Sequence of chain B:
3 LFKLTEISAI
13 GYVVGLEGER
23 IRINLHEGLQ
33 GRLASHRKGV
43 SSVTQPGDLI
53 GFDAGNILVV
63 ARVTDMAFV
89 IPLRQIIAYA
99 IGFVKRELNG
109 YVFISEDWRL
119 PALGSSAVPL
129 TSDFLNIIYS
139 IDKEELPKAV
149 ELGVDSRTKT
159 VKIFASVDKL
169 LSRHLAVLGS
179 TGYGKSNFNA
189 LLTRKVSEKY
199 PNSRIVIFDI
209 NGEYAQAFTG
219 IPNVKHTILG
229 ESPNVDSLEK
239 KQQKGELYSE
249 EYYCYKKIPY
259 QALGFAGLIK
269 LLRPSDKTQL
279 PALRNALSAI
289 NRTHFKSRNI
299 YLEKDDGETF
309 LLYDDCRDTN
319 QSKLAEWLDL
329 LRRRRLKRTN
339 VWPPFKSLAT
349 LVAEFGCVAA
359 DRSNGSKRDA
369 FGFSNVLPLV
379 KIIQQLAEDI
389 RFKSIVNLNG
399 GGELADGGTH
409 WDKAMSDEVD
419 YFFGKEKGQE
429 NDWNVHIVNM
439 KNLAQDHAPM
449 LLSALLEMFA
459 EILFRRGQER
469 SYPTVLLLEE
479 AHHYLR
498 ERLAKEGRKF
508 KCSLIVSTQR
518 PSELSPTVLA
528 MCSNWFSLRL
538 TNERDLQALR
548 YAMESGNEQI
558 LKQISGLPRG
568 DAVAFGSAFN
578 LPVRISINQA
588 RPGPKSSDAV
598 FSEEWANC

Residue-level contacts at the interface:
Residue M550 in chain A is in contact with residue N539 in chain B (closest heavy-atom distance 3.6 Å).
Residue R499 in chain A contacts residue D387 in chain B (closest heavy-atom distance 3.8 Å).
Residue P119 in chain A contacts residue R34 in chain B (closest heavy-atom distance 4.0 Å).
Residue R499 in chain A contacts residue H445 in chain B (closest heavy-atom distance 3.6 Å).
Residue D274 in chain A is in contact with residue S372 in chain B (closest heavy-atom distance 3.4 Å).
Residue E551 in chain A is in contact with residue T179 in chain B (closest heavy-atom distance 3.5 Å).
Residue L18 in chain A contacts residue M68 in chain B (closest heavy-atom distance 3.3 Å).
Residue E551 in chain A interacts with residue T538 in chain B (closest heavy-atom distance 2.3 Å).
Residue L278 in chain A contacts residue K379 in chain B (closest heavy-atom distance 4.1 Å).
Residue F462 in chain A interacts with residue I388 in chain B (closest heavy-atom distance 3.9 Å).
Residue L18 in chain A is in contact with residue D67 in chain B (closest heavy-atom distance 3.7 Å).
Residue G17 in chain A contacts residue M68 in chain B (closest heavy-atom distance 3.9 Å).
Residue Y198 in chain A contacts residue S599 in chain B (closest heavy-atom distance 3.6 Å).
Residue E503 in chain A is in contact with residue Q443 in chain B (closest heavy-atom distance 4.0 Å).
Residue K502 in chain A is in contact with residue D444 in chain B (closest heavy-atom distance 3.8 Å).
Residue D166 in chain A contacts residue V597 in chain B (closest heavy-atom distance 4.1 Å).
Residue R330 in chain A is in contact with residue D313 in chain B (closest heavy-atom distance 3.8 Å).
Residue G20 in chain A contacts residue T66 in chain B (closest heavy-atom distance 3.8 Å).
Residue L118 in chain A interacts with residue R34 in chain B (closest heavy-atom distance 4.0 Å).
Residue S510 in chain A interacts with residue F598 in chain B (closest heavy-atom distance 3.9 Å).
Residue F462 in chain A contacts residue R389 in chain B (closest heavy-atom distance 3.1 Å).
Residue L121 in chain A contacts residue A69 in chain B (closest heavy-atom distance 4.0 Å).
Residue S552 in chain A is in contact with residue T538 in chain B (closest heavy-atom distance 4.0 Å).
Residue P119 in chain A contacts residue Q47 in chain B (closest heavy-atom distance 3.4 Å).
Residue V356 in chain A is in contact with residue D316 in chain B (closest heavy-atom distance 4.0 Å).
Residue D274 in chain A interacts with residue L375 in chain B (closest heavy-atom distance 3.9 Å).
Residue R505 in chain A contacts residue A596 in chain B (closest heavy-atom distance 3.5 Å).
Residue A358 in chain A contacts residue D316 in chain B (closest heavy-atom distance 2.9 Å).
Residue P471 in chain A interacts with residue F598 in chain B (closest heavy-atom distance 3.9 Å).
Residue L118 in chain A contacts residue Q47 in chain B (closest heavy-atom distance 3.7 Å).
Residue R330 in chain A interacts with residue R315 in chain B (closest heavy-atom distance 3.9 Å).
Residue P471 in chain A is in contact with residue W602 in chain B (closest heavy-atom distance 3.5 Å).
Residue R499 in chain A interacts with residue D444 in chain B (closest heavy-atom distance 3.4 Å).
Residue N200 in chain A is in contact with residue C605 in chain B (closest heavy-atom distance 3.3 Å).
Residue D166 in chain A interacts with residue S599 in chain B (closest heavy-atom distance 3.7 Å).
Residue R332 in chain A is in contact with residue R296 in chain B (closest heavy-atom distance 3.6 Å).
Residue E551 in chain A is in contact with residue Q516 in chain B (closest heavy-atom distance 3.3 Å).
Residue S273 in chain A is in contact with residue L375 in chain B (closest heavy-atom distance 3.5 Å).
Residue R499 in chain A contacts residue R389 in chain B (closest heavy-atom distance 4.0 Å).
Residue L121 in chain A interacts with residue M68 in chain B (closest heavy-atom distance 3.5 Å).
Residue L169 in chain A contacts residue F598 in chain B (closest heavy-atom distance 3.7 Å).
Residue R282 in chain A is in contact with residue E386 in chain B (closest heavy-atom distance 2.8 Å).
Residue K502 in chain A contacts residue Q443 in chain B (closest heavy-atom distance 3.6 Å).
Residue R505 in chain A contacts residue F598 in chain B (closest heavy-atom distance 3.6 Å).
Residue Y470 in chain A is in contact with residue W602 in chain B (closest heavy-atom distance 3.6 Å).
Residue R505 in chain A contacts residue D595 in chain B (closest heavy-atom distance 3.2 Å).
Residue R282 in chain A contacts residue Q382 in chain B (closest heavy-atom distance 4.0 Å).
Residue K425 in chain A is in contact with residue E601 in chain B (closest heavy-atom distance 3.8 Å).
Residue Y548 in chain A interacts with residue R541 in chain B (closest heavy-atom distance 3.4 Å).
Residue N200 in chain A is in contact with residue W602 in chain B (closest heavy-atom distance 3.3 Å).
Residue A357 in chain A interacts with residue D316 in chain B (closest heavy-atom distance 3.3 Å).
Residue A120 in chain A is in contact with residue R34 in chain B (closest heavy-atom distance 3.6 Å).
Residue S201 in chain A is in contact with residue W602 in chain B (closest heavy-atom distance 4.0 Å).
Residue K275 in chain A interacts with residue F371 in chain B (closest heavy-atom distance 3.1 Å).
Residue E551 in chain A interacts with residue R517 in chain B (closest heavy-atom distance 2.3 Å).
Residue K275 in chain A contacts residue A368 in chain B (closest heavy-atom distance 2.9 Å).
Residue K495 in chain A is in contact with residue D444 in chain B (closest heavy-atom distance 2.6 Å).
Residue Y470 in chain A interacts with residue E601 in chain B (closest heavy-atom distance 3.8 Å).
Residue E503 in chain A contacts residue L441 in chain B (closest heavy-atom distance 3.8 Å).
Residue E503 in chain A interacts with residue R389 in chain B (closest heavy-atom distance 2.9 Å).

Sequence of chain A:
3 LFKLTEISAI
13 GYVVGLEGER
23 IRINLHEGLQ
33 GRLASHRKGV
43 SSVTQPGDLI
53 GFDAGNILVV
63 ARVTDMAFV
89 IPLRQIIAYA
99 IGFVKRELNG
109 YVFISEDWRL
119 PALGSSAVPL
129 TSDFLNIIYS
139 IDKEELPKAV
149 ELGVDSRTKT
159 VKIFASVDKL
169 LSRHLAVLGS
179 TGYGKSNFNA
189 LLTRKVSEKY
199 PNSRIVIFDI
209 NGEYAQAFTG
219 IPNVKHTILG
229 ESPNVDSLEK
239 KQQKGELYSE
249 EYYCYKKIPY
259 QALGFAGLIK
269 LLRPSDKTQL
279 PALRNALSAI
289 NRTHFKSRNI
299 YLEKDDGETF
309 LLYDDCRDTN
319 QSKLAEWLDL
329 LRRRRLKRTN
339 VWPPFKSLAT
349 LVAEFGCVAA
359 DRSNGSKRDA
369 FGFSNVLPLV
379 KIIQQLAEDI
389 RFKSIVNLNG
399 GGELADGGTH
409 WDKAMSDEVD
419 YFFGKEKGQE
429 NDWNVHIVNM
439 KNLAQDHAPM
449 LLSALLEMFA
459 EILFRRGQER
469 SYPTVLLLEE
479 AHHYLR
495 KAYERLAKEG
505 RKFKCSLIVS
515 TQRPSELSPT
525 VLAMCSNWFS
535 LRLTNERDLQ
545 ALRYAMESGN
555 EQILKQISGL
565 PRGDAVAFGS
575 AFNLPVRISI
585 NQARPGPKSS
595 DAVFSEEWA

The following describes two proteins that form a bound complex.